The following describes two proteins that form a bound complex.

Sequence of chain B:
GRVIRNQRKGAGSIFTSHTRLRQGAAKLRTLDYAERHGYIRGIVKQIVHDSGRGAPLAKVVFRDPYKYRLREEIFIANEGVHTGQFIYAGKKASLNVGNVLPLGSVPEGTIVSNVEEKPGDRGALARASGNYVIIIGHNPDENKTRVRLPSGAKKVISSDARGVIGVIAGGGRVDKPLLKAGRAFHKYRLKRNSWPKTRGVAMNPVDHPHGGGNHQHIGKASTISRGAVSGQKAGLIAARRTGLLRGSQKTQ

Contacts between the two chains:
Residue Y34 in chain B contacts residue F34 in chain A (closest heavy-atom distance 4.8 Å).
Residue Y34 in chain B contacts residue I36 in chain A (closest heavy-atom distance 4.0 Å).
Residue R64 in chain B contacts residue G37 in chain A (closest heavy-atom distance 4.1 Å).
Residue R64 in chain B interacts with residue Q38 in chain A (closest heavy-atom distance 4.0 Å).
Residue G39 in chain B contacts residue I36 in chain A (closest heavy-atom distance 4.8 Å).
Residue P66 in chain B is in contact with residue Q41 in chain A (closest heavy-atom distance 3.2 Å).
Residue P66 in chain B contacts residue A39 in chain A (closest heavy-atom distance 4.4 Å).
Residue A35 in chain B interacts with residue I36 in chain A (closest heavy-atom distance 3.7 Å).
Residue P66 in chain B contacts residue V40 in chain A (closest heavy-atom distance 3.8 Å).
Residue Y40 in chain B is in contact with residue G37 in chain A (closest heavy-atom distance 5.0 Å).
Residue D65 in chain B contacts residue V40 in chain A (closest heavy-atom distance 4.5 Å).
Residue R64 in chain B is in contact with residue V40 in chain A (closest heavy-atom distance 4.3 Å).
Residue Y67 in chain B contacts residue Q41 in chain A (closest heavy-atom distance 3.6 Å).
Residue Y69 in chain B interacts with residue V40 in chain A (closest heavy-atom distance 4.0 Å).
Residue Y40 in chain B contacts residue I36 in chain A (closest heavy-atom distance 3.2 Å).
Residue Y67 in chain B contacts residue V40 in chain A (closest heavy-atom distance 3.0 Å).
Residue K68 in chain B interacts with residue V40 in chain A (closest heavy-atom distance 3.7 Å).
Residue R64 in chain B contacts residue A39 in chain A (closest heavy-atom distance 3.8 Å).
Residue H38 in chain B contacts residue I36 in chain A (closest heavy-atom distance 3.9 Å).

Sequence of chain A:
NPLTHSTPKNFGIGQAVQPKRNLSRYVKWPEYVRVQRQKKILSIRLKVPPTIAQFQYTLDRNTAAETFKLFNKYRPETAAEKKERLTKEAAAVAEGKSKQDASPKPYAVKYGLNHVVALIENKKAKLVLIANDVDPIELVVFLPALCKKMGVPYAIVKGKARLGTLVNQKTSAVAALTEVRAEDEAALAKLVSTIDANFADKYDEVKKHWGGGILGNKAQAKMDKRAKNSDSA